Sequence of the second protein:
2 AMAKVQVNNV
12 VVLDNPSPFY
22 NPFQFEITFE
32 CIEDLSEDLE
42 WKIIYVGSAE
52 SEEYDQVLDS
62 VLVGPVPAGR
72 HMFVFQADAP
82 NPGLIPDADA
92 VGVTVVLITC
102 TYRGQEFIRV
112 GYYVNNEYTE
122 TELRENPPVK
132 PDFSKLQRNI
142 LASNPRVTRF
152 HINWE

Sequence of the first protein:
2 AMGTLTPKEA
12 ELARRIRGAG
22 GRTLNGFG

Contacts between the two chains:
Residue T149 in the second protein interacts with residue R23 in the first protein (closest heavy-atom distance 3.7 Å).
Residue V96 in the second protein is in contact with residue L13 in the first protein (closest heavy-atom distance 3.9 Å).
Residue V47 in the second protein interacts with residue L13 in the first protein (closest heavy-atom distance 4.2 Å).
Residue F151 in the second protein is in contact with residue G19 in the first protein (closest heavy-atom distance 4.0 Å).
Residue A50 in the second protein is in contact with residue K9 in the first protein (closest heavy-atom distance 3.8 Å).
Residue V148 in the second protein is in contact with residue F28 in the first protein (closest heavy-atom distance 3.8 Å).
Residue P146 in the second protein contacts residue G27 in the first protein (closest heavy-atom distance 3.1 Å).
Residue N9 in the second protein interacts with residue F28 in the first protein (closest heavy-atom distance 3.1 Å).
Residue V148 in the second protein contacts residue L25 in the first protein (closest heavy-atom distance 2.8 Å).
Residue T149 in the second protein interacts with residue R18 in the first protein (closest heavy-atom distance 3.7 Å).
Residue V94 in the second protein contacts residue L13 in the first protein (closest heavy-atom distance 3.9 Å).
Residue R150 in the second protein interacts with residue G22 in the first protein (closest heavy-atom distance 4.7 Å).
Residue Y114 in the second protein contacts residue E10 in the first protein (closest heavy-atom distance 4.8 Å).
Residue Y114 in the second protein is in contact with residue L13 in the first protein (closest heavy-atom distance 4.2 Å).
Residue V8 in the second protein contacts residue F28 in the first protein (closest heavy-atom distance 3.7 Å).
Residue Y114 in the second protein contacts residue I17 in the first protein (closest heavy-atom distance 3.5 Å).
Residue V94 in the second protein is in contact with residue K9 in the first protein (closest heavy-atom distance 4.0 Å).
Residue T149 in the second protein contacts residue G22 in the first protein (closest heavy-atom distance 3.6 Å).
Residue E51 in the second protein interacts with residue E12 in the first protein (closest heavy-atom distance 3.4 Å).
Residue F151 in the second protein is in contact with residue G22 in the first protein (closest heavy-atom distance 3.8 Å).
Residue F151 in the second protein interacts with residue G21 in the first protein (closest heavy-atom distance 4.5 Å).
Residue R110 in the second protein interacts with residue R16 in the first protein (closest heavy-atom distance 2.8 Å).
Residue L98 in the second protein is in contact with residue R16 in the first protein (closest heavy-atom distance 4.1 Å).
Residue T149 in the second protein is in contact with residue T24 in the first protein (closest heavy-atom distance 2.8 Å).
Residue A89 in the second protein contacts residue K9 in the first protein (closest heavy-atom distance 4.2 Å).
Residue V148 in the second protein contacts residue G27 in the first protein (closest heavy-atom distance 3.3 Å).
Residue F151 in the second protein contacts residue A20 in the first protein (closest heavy-atom distance 3.7 Å).
Residue V47 in the second protein is in contact with residue R16 in the first protein (closest heavy-atom distance 3.9 Å).
Residue R110 in the second protein is in contact with residue G19 in the first protein (closest heavy-atom distance 3.5 Å).
Residue T95 in the second protein contacts residue L13 in the first protein (closest heavy-atom distance 4.2 Å).
Residue P146 in the second protein is in contact with residue L25 in the first protein (closest heavy-atom distance 3.8 Å).
Residue N145 in the second protein contacts residue N26 in the first protein (closest heavy-atom distance 4.1 Å).
Residue R150 in the second protein is in contact with residue R23 in the first protein (closest heavy-atom distance 4.5 Å).
Residue R110 in the second protein interacts with residue I17 in the first protein (closest heavy-atom distance 3.6 Å).
Residue L98 in the second protein is in contact with residue I17 in the first protein (closest heavy-atom distance 4.1 Å).
Residue R147 in the second protein interacts with residue I17 in the first protein (closest heavy-atom distance 3.5 Å).
Residue I109 in the second protein is in contact with residue F28 in the first protein (closest heavy-atom distance 4.7 Å).
Residue T149 in the second protein interacts with residue L25 in the first protein (closest heavy-atom distance 4.8 Å).
Residue Y114 in the second protein contacts residue A14 in the first protein (closest heavy-atom distance 4.2 Å).
Residue T149 in the second protein contacts residue I17 in the first protein (closest heavy-atom distance 3.4 Å).
Residue G112 in the second protein contacts residue I17 in the first protein (closest heavy-atom distance 4.4 Å).
Residue V111 in the second protein contacts residue F28 in the first protein (closest heavy-atom distance 3.7 Å).
Residue R147 in the second protein is in contact with residue L25 in the first protein (closest heavy-atom distance 3.6 Å).
Residue R147 in the second protein interacts with residue N26 in the first protein (closest heavy-atom distance 2.4 Å).
Residue R147 in the second protein is in contact with residue T24 in the first protein (closest heavy-atom distance 3.5 Å).
Residue E53 in the second protein is in contact with residue R16 in the first protein (closest heavy-atom distance 3.6 Å).
Residue D90 in the second protein interacts with residue K9 in the first protein (closest heavy-atom distance 3.1 Å).
Residue P146 in the second protein interacts with residue N26 in the first protein (closest heavy-atom distance 4.0 Å).
Residue R150 in the second protein is in contact with residue F28 in the first protein (closest heavy-atom distance 3.1 Å).
Residue D56 in the second protein contacts residue R16 in the first protein (closest heavy-atom distance 2.7 Å).
Residue A50 in the second protein is in contact with residue L13 in the first protein (closest heavy-atom distance 3.6 Å).
Residue V11 in the second protein is in contact with residue F28 in the first protein (closest heavy-atom distance 3.5 Å).
Residue N10 in the second protein interacts with residue F28 in the first protein (closest heavy-atom distance 4.0 Å).
Residue V148 in the second protein contacts residue T24 in the first protein (closest heavy-atom distance 3.5 Å).
Residue V148 in the second protein contacts residue R23 in the first protein (closest heavy-atom distance 3.7 Å).
Residue V96 in the second protein is in contact with residue I17 in the first protein (closest heavy-atom distance 3.7 Å).
Residue F151 in the second protein interacts with residue R18 in the first protein (closest heavy-atom distance 3.3 Å).
Residue Y113 in the second protein interacts with residue F28 in the first protein (closest heavy-atom distance 4.8 Å).
Residue A50 in the second protein is in contact with residue E12 in the first protein (closest heavy-atom distance 3.4 Å).
Residue P146 in the second protein is in contact with residue F28 in the first protein (closest heavy-atom distance 4.0 Å).

The following describes two proteins that form a bound complex.